Sequence of protein 2:
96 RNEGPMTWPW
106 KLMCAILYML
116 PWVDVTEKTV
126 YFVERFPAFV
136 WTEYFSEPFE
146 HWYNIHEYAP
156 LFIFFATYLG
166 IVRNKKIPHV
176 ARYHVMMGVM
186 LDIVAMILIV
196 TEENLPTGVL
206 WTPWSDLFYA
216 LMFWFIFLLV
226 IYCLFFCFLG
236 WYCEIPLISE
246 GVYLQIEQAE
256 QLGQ

Sequence of protein 1:
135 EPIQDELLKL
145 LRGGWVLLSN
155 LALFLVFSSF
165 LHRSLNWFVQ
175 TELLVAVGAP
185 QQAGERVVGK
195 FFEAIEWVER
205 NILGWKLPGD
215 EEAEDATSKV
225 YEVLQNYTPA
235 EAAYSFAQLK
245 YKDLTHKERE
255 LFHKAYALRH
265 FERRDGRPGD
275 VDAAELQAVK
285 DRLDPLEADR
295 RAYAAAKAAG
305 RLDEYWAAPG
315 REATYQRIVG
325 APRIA

Residue-level contacts at the interface:
Residue E176 in protein 1 contacts residue H146 in protein 2 (closest heavy-atom distance 3.8 Å).
Residue F172 in protein 1 is in contact with residue W147 in protein 2 (closest heavy-atom distance 3.6 Å).
Residue F161 in protein 1 is in contact with residue I111 in protein 2 (closest heavy-atom distance 3.6 Å).
Residue F158 in protein 1 interacts with residue L107 in protein 2 (closest heavy-atom distance 4.0 Å).
Residue F158 in protein 1 contacts residue M114 in protein 2 (closest heavy-atom distance 3.8 Å).
Residue L165 in protein 1 is in contact with residue F144 in protein 2 (closest heavy-atom distance 3.9 Å).
Residue L155 in protein 1 is in contact with residue F233 in protein 2 (closest heavy-atom distance 3.6 Å).
Residue F161 in protein 1 interacts with residue L107 in protein 2 (closest heavy-atom distance 4.3 Å).
Residue F158 in protein 1 contacts residue F144 in protein 2 (closest heavy-atom distance 4.5 Å).
Residue L169 in protein 1 is in contact with residue E142 in protein 2 (closest heavy-atom distance 4.4 Å).
Residue V150 in protein 1 contacts residue L234 in protein 2 (closest heavy-atom distance 4.7 Å).
Residue N154 in protein 1 interacts with residue F233 in protein 2 (closest heavy-atom distance 3.9 Å).
Residue L165 in protein 1 contacts residue P143 in protein 2 (closest heavy-atom distance 3.5 Å).
Residue E176 in protein 1 contacts residue I150 in protein 2 (closest heavy-atom distance 4.5 Å).
Residue H166 in protein 1 interacts with residue S141 in protein 2 (closest heavy-atom distance 4.7 Å).
Residue L151 in protein 1 is in contact with residue L234 in protein 2 (closest heavy-atom distance 3.7 Å).
Residue S162 in protein 1 interacts with residue F144 in protein 2 (closest heavy-atom distance 3.8 Å).
Residue L159 in protein 1 interacts with residue F140 in protein 2 (closest heavy-atom distance 4.4 Å).
Residue H166 in protein 1 interacts with residue Y139 in protein 2 (closest heavy-atom distance 3.2 Å).
Residue L157 in protein 1 interacts with residue W103 in protein 2 (closest heavy-atom distance 3.7 Å).
Residue F158 in protein 1 contacts residue L229 in protein 2 (closest heavy-atom distance 4.7 Å).
Residue H166 in protein 1 interacts with residue F140 in protein 2 (closest heavy-atom distance 2.8 Å).
Residue F158 in protein 1 is in contact with residue A110 in protein 2 (closest heavy-atom distance 3.6 Å).
Residue V150 in protein 1 interacts with residue F233 in protein 2 (closest heavy-atom distance 4.2 Å).
Residue S162 in protein 1 interacts with residue F140 in protein 2 (closest heavy-atom distance 3.6 Å).
Residue H166 in protein 1 interacts with residue P143 in protein 2 (closest heavy-atom distance 3.5 Å).
Residue L151 in protein 1 is in contact with residue F230 in protein 2 (closest heavy-atom distance 3.6 Å).
Residue L151 in protein 1 contacts residue F233 in protein 2 (closest heavy-atom distance 4.1 Å).
Residue V150 in protein 1 is in contact with residue K106 in protein 2 (closest heavy-atom distance 3.8 Å).
Residue N154 in protein 1 interacts with residue K106 in protein 2 (closest heavy-atom distance 3.3 Å).
Residue L169 in protein 1 interacts with residue W147 in protein 2 (closest heavy-atom distance 4.3 Å).
Residue F161 in protein 1 is in contact with residue F144 in protein 2 (closest heavy-atom distance 4.9 Å).
Residue H166 in protein 1 contacts residue E142 in protein 2 (closest heavy-atom distance 4.2 Å).
Residue L169 in protein 1 is in contact with residue P143 in protein 2 (closest heavy-atom distance 4.2 Å).
Residue G147 in protein 1 contacts residue L234 in protein 2 (closest heavy-atom distance 4.0 Å).
Residue L157 in protein 1 interacts with residue L107 in protein 2 (closest heavy-atom distance 4.3 Å).
Residue F158 in protein 1 interacts with residue F140 in protein 2 (closest heavy-atom distance 4.1 Å).
Residue V173 in protein 1 contacts residue H146 in protein 2 (closest heavy-atom distance 3.9 Å).
Residue F158 in protein 1 contacts residue F233 in protein 2 (closest heavy-atom distance 3.8 Å).
Residue N154 in protein 1 interacts with residue W103 in protein 2 (closest heavy-atom distance 3.6 Å).
Residue L169 in protein 1 interacts with residue H146 in protein 2 (closest heavy-atom distance 3.6 Å).
Residue L165 in protein 1 is in contact with residue W147 in protein 2 (closest heavy-atom distance 3.4 Å).
Residue F158 in protein 1 interacts with residue I111 in protein 2 (closest heavy-atom distance 4.5 Å).

This data describes a binding interaction between two proteins.